Residue-level contacts at the interface:
Residue G101 in protein 2 contacts residue L5 in protein 1 (closest heavy-atom distance 3.1 Å).
Residue Y102 in protein 2 interacts with residue D18 in protein 1 (closest heavy-atom distance 3.7 Å).
Residue Y106 in protein 2 contacts residue W10 in protein 1 (closest heavy-atom distance 3.5 Å).
Residue Y102 in protein 2 interacts with residue E6 in protein 1 (closest heavy-atom distance 4.6 Å).
Residue Y106 in protein 2 contacts residue L7 in protein 1 (closest heavy-atom distance 2.8 Å).
Residue Y33 in protein 2 is in contact with residue E6 in protein 1 (closest heavy-atom distance 4.4 Å).
Residue Y102 in protein 2 contacts residue L5 in protein 1 (closest heavy-atom distance 2.5 Å).
Residue K59 in protein 2 interacts with residue D3 in protein 1 (closest heavy-atom distance 2.2 Å).
Residue Y106 in protein 2 is in contact with residue L5 in protein 1 (closest heavy-atom distance 3.2 Å).
Residue K59 in protein 2 is in contact with residue E6 in protein 1 (closest heavy-atom distance 2.5 Å).
Residue Y102 in protein 2 interacts with residue W14 in protein 1 (closest heavy-atom distance 3.6 Å).
Residue Y106 in protein 2 contacts residue D8 in protein 1 (closest heavy-atom distance 4.0 Å).
Residue G101 in protein 2 is in contact with residue E6 in protein 1 (closest heavy-atom distance 4.0 Å).
Residue N57 in protein 2 contacts residue K2 in protein 1 (closest heavy-atom distance 3.3 Å).
Residue R50 in protein 2 is in contact with residue E6 in protein 1 (closest heavy-atom distance 2.3 Å).
Residue Y106 in protein 2 interacts with residue A11 in protein 1 (closest heavy-atom distance 3.3 Å).
Residue H35 in protein 2 is in contact with residue E6 in protein 1 (closest heavy-atom distance 4.8 Å).
Residue Y33 in protein 2 contacts residue K2 in protein 1 (closest heavy-atom distance 3.3 Å).
Residue F103 in protein 2 interacts with residue L5 in protein 1 (closest heavy-atom distance 3.6 Å).
Residue Y102 in protein 2 is in contact with residue N15 in protein 1 (closest heavy-atom distance 2.7 Å).
Residue K59 in protein 2 is in contact with residue K2 in protein 1 (closest heavy-atom distance 4.5 Å).
Residue Y102 in protein 2 interacts with residue A11 in protein 1 (closest heavy-atom distance 3.8 Å).
Residue Y102 in protein 2 interacts with residue W10 in protein 1 (closest heavy-atom distance 4.7 Å).
Residue R50 in protein 2 contacts residue K2 in protein 1 (closest heavy-atom distance 4.5 Å).
Residue Y106 in protein 2 is in contact with residue E6 in protein 1 (closest heavy-atom distance 3.4 Å).

The following describes two proteins that form a bound complex.

Sequence of protein 2:
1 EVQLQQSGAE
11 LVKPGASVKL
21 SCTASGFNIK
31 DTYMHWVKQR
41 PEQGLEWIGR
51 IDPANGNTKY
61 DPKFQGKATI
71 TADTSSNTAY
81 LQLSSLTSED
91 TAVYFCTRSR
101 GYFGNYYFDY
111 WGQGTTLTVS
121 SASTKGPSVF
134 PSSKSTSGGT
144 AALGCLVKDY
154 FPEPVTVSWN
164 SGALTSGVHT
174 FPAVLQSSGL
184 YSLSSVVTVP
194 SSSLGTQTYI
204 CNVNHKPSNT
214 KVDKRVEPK

Sequence of protein 1:
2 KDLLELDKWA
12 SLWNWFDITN